Sequence of the second protein:
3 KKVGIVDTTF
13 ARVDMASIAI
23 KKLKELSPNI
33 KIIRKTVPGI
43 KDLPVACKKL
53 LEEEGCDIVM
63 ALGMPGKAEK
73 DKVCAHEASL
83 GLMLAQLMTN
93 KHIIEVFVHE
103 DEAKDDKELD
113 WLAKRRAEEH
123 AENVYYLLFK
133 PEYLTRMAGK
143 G

Sequence of the first protein:
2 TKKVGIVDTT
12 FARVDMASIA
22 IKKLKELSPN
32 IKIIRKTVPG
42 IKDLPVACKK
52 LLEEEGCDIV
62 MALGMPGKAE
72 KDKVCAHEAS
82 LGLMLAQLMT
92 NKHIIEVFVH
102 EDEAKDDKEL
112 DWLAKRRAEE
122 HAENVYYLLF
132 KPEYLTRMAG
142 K

Contacts between the two chains:
Residue E54 in the second protein is in contact with residue N92 in the first protein (closest heavy-atom distance 3.1 Å).
Residue D44 in the second protein interacts with residue H94 in the first protein (closest heavy-atom distance 3.4 Å).
Residue L86 in the second protein contacts residue L86 in the first protein (closest heavy-atom distance 4.0 Å).
Residue T38 in the second protein interacts with residue L136 in the first protein (closest heavy-atom distance 3.2 Å).
Residue V47 in the second protein is in contact with residue N92 in the first protein (closest heavy-atom distance 3.9 Å).
Residue T11 in the second protein is in contact with residue K142 in the first protein (closest heavy-atom distance 3.8 Å).
Residue V75 in the second protein is in contact with residue H78 in the first protein (closest heavy-atom distance 3.6 Å).
Residue D16 in the second protein contacts residue G141 in the first protein (closest heavy-atom distance 4.0 Å).
Residue E79 in the second protein contacts residue L82 in the first protein (closest heavy-atom distance 4.1 Å).
Residue D9 in the second protein is in contact with residue A140 in the first protein (closest heavy-atom distance 3.3 Å).
Residue D16 in the second protein interacts with residue A140 in the first protein (closest heavy-atom distance 4.1 Å).
Residue V15 in the second protein interacts with residue K142 in the first protein (closest heavy-atom distance 3.4 Å).
Residue K50 in the second protein is in contact with residue L89 in the first protein (closest heavy-atom distance 2.6 Å).
Residue D16 in the second protein is in contact with residue K142 in the first protein (closest heavy-atom distance 3.4 Å).
Residue R36 in the second protein interacts with residue A140 in the first protein (closest heavy-atom distance 3.2 Å).
Residue P40 in the second protein is in contact with residue L136 in the first protein (closest heavy-atom distance 3.9 Å).
Residue K50 in the second protein interacts with residue N92 in the first protein (closest heavy-atom distance 3.5 Å).
Residue K37 in the second protein is in contact with residue H94 in the first protein (closest heavy-atom distance 3.8 Å).
Residue K43 in the second protein interacts with residue E97 in the first protein (closest heavy-atom distance 2.8 Å).
Residue V15 in the second protein is in contact with residue G141 in the first protein (closest heavy-atom distance 3.2 Å).
Residue T10 in the second protein interacts with residue G141 in the first protein (closest heavy-atom distance 2.7 Å).
Residue V47 in the second protein is in contact with residue K93 in the first protein (closest heavy-atom distance 3.7 Å).
Residue T10 in the second protein contacts residue A140 in the first protein (closest heavy-atom distance 3.5 Å).
Residue E79 in the second protein is in contact with residue S81 in the first protein (closest heavy-atom distance 3.3 Å).
Residue G83 in the second protein interacts with residue M85 in the first protein (closest heavy-atom distance 4.1 Å).
Residue R14 in the second protein interacts with residue K142 in the first protein (closest heavy-atom distance 3.2 Å).
Residue K43 in the second protein is in contact with residue M85 in the first protein (closest heavy-atom distance 3.5 Å).
Residue G83 in the second protein contacts residue L89 in the first protein (closest heavy-atom distance 3.6 Å).
Residue E55 in the second protein is in contact with residue N92 in the first protein (closest heavy-atom distance 3.2 Å).
Residue T11 in the second protein interacts with residue G141 in the first protein (closest heavy-atom distance 3.5 Å).
Residue M90 in the second protein interacts with residue L89 in the first protein (closest heavy-atom distance 4.2 Å).
Residue V47 in the second protein is in contact with residue L89 in the first protein (closest heavy-atom distance 3.8 Å).
Residue H78 in the second protein is in contact with residue H78 in the first protein (closest heavy-atom distance 4.0 Å).
Residue D44 in the second protein is in contact with residue I96 in the first protein (closest heavy-atom distance 3.5 Å).
Residue P40 in the second protein interacts with residue I96 in the first protein (closest heavy-atom distance 4.3 Å).
Residue T38 in the second protein is in contact with residue A140 in the first protein (closest heavy-atom distance 3.6 Å).
Residue T11 in the second protein interacts with residue L136 in the first protein (closest heavy-atom distance 3.5 Å).
Residue A13 in the second protein is in contact with residue G141 in the first protein (closest heavy-atom distance 2.4 Å).
Residue D44 in the second protein interacts with residue I95 in the first protein (closest heavy-atom distance 4.0 Å).
Residue A80 in the second protein contacts residue M85 in the first protein (closest heavy-atom distance 4.0 Å).
Residue E79 in the second protein interacts with residue M85 in the first protein (closest heavy-atom distance 3.0 Å).
Residue P46 in the second protein contacts residue M85 in the first protein (closest heavy-atom distance 4.1 Å).
Residue E79 in the second protein interacts with residue H78 in the first protein (closest heavy-atom distance 2.9 Å).
Residue K51 in the second protein contacts residue N92 in the first protein (closest heavy-atom distance 3.0 Å).
Residue A48 in the second protein is in contact with residue H94 in the first protein (closest heavy-atom distance 4.2 Å).
Residue E71 in the second protein interacts with residue K74 in the first protein (closest heavy-atom distance 3.6 Å).
Residue A13 in the second protein contacts residue K142 in the first protein (closest heavy-atom distance 2.7 Å).
Residue P40 in the second protein contacts residue L129 in the first protein (closest heavy-atom distance 4.1 Å).
Residue R36 in the second protein contacts residue T137 in the first protein (closest heavy-atom distance 3.8 Å).
Residue P40 in the second protein interacts with residue N125 in the first protein (closest heavy-atom distance 3.6 Å).
Residue K43 in the second protein is in contact with residue S81 in the first protein (closest heavy-atom distance 3.2 Å).
Residue V47 in the second protein is in contact with residue Q88 in the first protein (closest heavy-atom distance 3.0 Å).
Residue A87 in the second protein interacts with residue L89 in the first protein (closest heavy-atom distance 3.8 Å).
Residue T38 in the second protein interacts with residue T137 in the first protein (closest heavy-atom distance 3.1 Å).
Residue R14 in the second protein interacts with residue G141 in the first protein (closest heavy-atom distance 4.1 Å).
Residue P46 in the second protein interacts with residue L89 in the first protein (closest heavy-atom distance 3.5 Å).
Residue V39 in the second protein interacts with residue H94 in the first protein (closest heavy-atom distance 3.9 Å).
Residue T11 in the second protein contacts residue M139 in the first protein (closest heavy-atom distance 3.6 Å).
Residue T38 in the second protein contacts residue L129 in the first protein (closest heavy-atom distance 4.3 Å).
Residue V47 in the second protein is in contact with residue T91 in the first protein (closest heavy-atom distance 4.1 Å).

These two protein chains interact to form a complex.